Sequence of chain A:
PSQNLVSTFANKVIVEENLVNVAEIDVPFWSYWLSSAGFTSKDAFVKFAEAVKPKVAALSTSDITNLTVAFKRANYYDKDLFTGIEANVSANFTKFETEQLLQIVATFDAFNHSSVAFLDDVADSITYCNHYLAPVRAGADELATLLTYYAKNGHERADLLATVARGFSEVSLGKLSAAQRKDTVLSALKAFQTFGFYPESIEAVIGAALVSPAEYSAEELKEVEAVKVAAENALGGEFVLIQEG

Interface contacts:
Residue K554 in chain B is in contact with residue E173 in chain A (closest heavy-atom distance 4.3 Å).
Residue L551 in chain B contacts residue C205 in chain A (closest heavy-atom distance 3.8 Å).
Residue N587 in chain B is in contact with residue H207 in chain A (closest heavy-atom distance 3.7 Å).
Residue K554 in chain B is in contact with residue N206 in chain A (closest heavy-atom distance 3.4 Å).
Residue E559 in chain B interacts with residue H207 in chain A (closest heavy-atom distance 2.7 Å).
Residue R597 in chain B contacts residue D197 in chain A (closest heavy-atom distance 3.0 Å).
Residue W558 in chain B is in contact with residue A210 in chain A (closest heavy-atom distance 3.6 Å).
Residue S589 in chain B contacts residue T203 in chain A (closest heavy-atom distance 4.3 Å).
Residue V615 in chain B contacts residue E232 in chain A (closest heavy-atom distance 2.6 Å).
Residue N562 in chain B is in contact with residue R213 in chain A (closest heavy-atom distance 3.0 Å).
Residue K554 in chain B contacts residue C205 in chain A (closest heavy-atom distance 2.8 Å).
Residue R604 in chain B is in contact with residue V192 in chain A (closest heavy-atom distance 3.7 Å).
Residue L593 in chain B interacts with residue F169 in chain A (closest heavy-atom distance 4.0 Å).
Residue K555 in chain B interacts with residue Y204 in chain A (closest heavy-atom distance 2.7 Å).
Residue A579 in chain B contacts residue Y208 in chain A (closest heavy-atom distance 4.0 Å).
Residue W583 in chain B interacts with residue Y208 in chain A (closest heavy-atom distance 3.5 Å).
Residue P612 in chain B contacts residue A234 in chain A (closest heavy-atom distance 4.4 Å).
Residue I596 in chain B contacts residue Y204 in chain A (closest heavy-atom distance 3.3 Å).
Residue V615 in chain B interacts with residue G272 in chain A (closest heavy-atom distance 4.1 Å).
Residue L593 in chain B is in contact with residue D200 in chain A (closest heavy-atom distance 4.0 Å).
Residue K554 in chain B contacts residue T170 in chain A (closest heavy-atom distance 3.0 Å).
Residue W558 in chain B contacts residue H207 in chain A (closest heavy-atom distance 3.4 Å).
Residue F567 in chain B interacts with residue L209 in chain A (closest heavy-atom distance 3.6 Å).
Residue D613 in chain B contacts residue D235 in chain A (closest heavy-atom distance 4.0 Å).
Residue K555 in chain B is in contact with residue N206 in chain A (closest heavy-atom distance 4.0 Å).
Residue L564 in chain B is in contact with residue R213 in chain A (closest heavy-atom distance 4.2 Å).
Residue R600 in chain B contacts residue R233 in chain A (closest heavy-atom distance 3.4 Å).
Residue D613 in chain B interacts with residue E232 in chain A (closest heavy-atom distance 3.2 Å).
Residue K555 in chain B contacts residue C205 in chain A (closest heavy-atom distance 4.2 Å).
Residue D613 in chain B contacts residue A234 in chain A (closest heavy-atom distance 2.5 Å).
Residue L614 in chain B contacts residue A234 in chain A (closest heavy-atom distance 3.6 Å).
Residue V615 in chain B interacts with residue F273 in chain A (closest heavy-atom distance 4.0 Å).
Residue W558 in chain B contacts residue R213 in chain A (closest heavy-atom distance 3.7 Å).
Residue L593 in chain B is in contact with residue Y204 in chain A (closest heavy-atom distance 3.7 Å).
Residue W558 in chain B interacts with residue L209 in chain A (closest heavy-atom distance 3.4 Å).
Residue E586 in chain B interacts with residue Y208 in chain A (closest heavy-atom distance 3.5 Å).
Residue F567 in chain B is in contact with residue Y208 in chain A (closest heavy-atom distance 3.8 Å).
Residue R597 in chain B interacts with residue D200 in chain A (closest heavy-atom distance 2.6 Å).
Residue Q582 in chain B contacts residue R242 in chain A (closest heavy-atom distance 3.6 Å).
Residue H590 in chain B is in contact with residue Y204 in chain A (closest heavy-atom distance 3.4 Å).
Residue K554 in chain B is in contact with residue K171 in chain A (closest heavy-atom distance 4.2 Å).
Residue S589 in chain B interacts with residue Y204 in chain A (closest heavy-atom distance 3.3 Å).
Residue R604 in chain B is in contact with residue D196 in chain A (closest heavy-atom distance 3.5 Å).
Residue L593 in chain B interacts with residue C205 in chain A (closest heavy-atom distance 3.7 Å).
Residue E586 in chain B interacts with residue R242 in chain A (closest heavy-atom distance 3.5 Å).
Residue V615 in chain B interacts with residue A234 in chain A (closest heavy-atom distance 3.7 Å).
Residue K554 in chain B interacts with residue F172 in chain A (closest heavy-atom distance 2.9 Å).
Residue L614 in chain B interacts with residue E232 in chain A (closest heavy-atom distance 3.3 Å).
Residue R597 in chain B interacts with residue F169 in chain A (closest heavy-atom distance 3.7 Å).
Residue Q582 in chain B is in contact with residue Y208 in chain A (closest heavy-atom distance 3.4 Å).
Residue E586 in chain B interacts with residue T203 in chain A (closest heavy-atom distance 4.3 Å).
Residue L551 in chain B is in contact with residue T170 in chain A (closest heavy-atom distance 3.4 Å).
Residue W583 in chain B is in contact with residue H207 in chain A (closest heavy-atom distance 4.4 Å).
Residue R600 in chain B interacts with residue D196 in chain A (closest heavy-atom distance 3.9 Å).
Residue R609 in chain B interacts with residue E232 in chain A (closest heavy-atom distance 3.8 Å).
Residue K555 in chain B is in contact with residue H207 in chain A (closest heavy-atom distance 3.2 Å).
Residue D613 in chain B interacts with residue R233 in chain A (closest heavy-atom distance 3.4 Å).
Residue V615 in chain B interacts with residue F271 in chain A (closest heavy-atom distance 3.9 Å).
Residue R600 in chain B contacts residue D200 in chain A (closest heavy-atom distance 2.8 Å).
Residue L564 in chain B is in contact with residue L209 in chain A (closest heavy-atom distance 4.0 Å).

The following describes two proteins that form a bound complex.

Sequence of chain B:
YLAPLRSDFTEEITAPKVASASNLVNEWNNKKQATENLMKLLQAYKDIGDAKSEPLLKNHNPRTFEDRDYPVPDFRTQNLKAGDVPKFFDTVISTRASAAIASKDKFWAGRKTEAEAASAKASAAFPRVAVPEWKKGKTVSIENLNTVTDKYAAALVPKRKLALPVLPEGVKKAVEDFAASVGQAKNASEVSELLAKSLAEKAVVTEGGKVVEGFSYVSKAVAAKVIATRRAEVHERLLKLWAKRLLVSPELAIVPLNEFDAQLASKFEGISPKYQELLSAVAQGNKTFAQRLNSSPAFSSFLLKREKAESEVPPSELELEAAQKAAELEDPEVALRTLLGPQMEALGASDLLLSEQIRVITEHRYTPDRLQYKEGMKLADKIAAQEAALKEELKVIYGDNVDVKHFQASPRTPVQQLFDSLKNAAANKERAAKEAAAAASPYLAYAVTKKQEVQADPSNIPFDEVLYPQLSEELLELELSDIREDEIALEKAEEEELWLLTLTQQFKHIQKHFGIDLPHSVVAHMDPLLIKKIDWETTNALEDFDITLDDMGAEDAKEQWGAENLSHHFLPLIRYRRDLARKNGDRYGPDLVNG